The following describes two proteins that form a bound complex.

Sequence of the first protein:
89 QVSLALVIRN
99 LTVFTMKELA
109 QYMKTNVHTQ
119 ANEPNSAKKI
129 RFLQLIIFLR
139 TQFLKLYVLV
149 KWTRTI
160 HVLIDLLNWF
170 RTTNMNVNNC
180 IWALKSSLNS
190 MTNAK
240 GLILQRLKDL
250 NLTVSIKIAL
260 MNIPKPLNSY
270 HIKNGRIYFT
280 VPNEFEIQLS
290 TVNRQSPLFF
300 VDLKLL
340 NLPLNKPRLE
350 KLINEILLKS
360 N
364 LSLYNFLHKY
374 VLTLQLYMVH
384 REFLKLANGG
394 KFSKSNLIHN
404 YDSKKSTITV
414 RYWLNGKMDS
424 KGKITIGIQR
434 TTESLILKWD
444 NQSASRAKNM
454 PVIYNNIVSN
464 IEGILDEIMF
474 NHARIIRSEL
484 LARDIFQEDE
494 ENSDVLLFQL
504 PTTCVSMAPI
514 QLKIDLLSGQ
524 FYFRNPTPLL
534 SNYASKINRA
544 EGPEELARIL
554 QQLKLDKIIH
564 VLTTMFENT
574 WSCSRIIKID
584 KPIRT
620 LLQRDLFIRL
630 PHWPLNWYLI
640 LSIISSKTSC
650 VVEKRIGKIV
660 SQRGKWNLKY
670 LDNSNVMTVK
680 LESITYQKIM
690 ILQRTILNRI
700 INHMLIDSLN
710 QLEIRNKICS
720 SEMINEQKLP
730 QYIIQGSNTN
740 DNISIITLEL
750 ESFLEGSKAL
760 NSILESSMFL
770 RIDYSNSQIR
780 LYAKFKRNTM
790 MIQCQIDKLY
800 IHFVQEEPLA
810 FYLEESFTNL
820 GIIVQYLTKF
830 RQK

Sequence of the second protein:
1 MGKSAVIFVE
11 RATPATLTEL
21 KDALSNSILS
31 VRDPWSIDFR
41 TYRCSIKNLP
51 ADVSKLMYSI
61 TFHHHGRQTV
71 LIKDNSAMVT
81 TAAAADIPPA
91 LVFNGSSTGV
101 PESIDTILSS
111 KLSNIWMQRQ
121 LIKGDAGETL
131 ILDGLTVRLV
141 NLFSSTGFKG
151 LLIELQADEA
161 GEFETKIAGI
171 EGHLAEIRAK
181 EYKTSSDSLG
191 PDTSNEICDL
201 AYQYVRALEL

Residue-level contacts at the interface:
Residue I579 in the first protein contacts residue S30 in the second protein (closest heavy-atom distance 4.5 Å).
Residue W665 in the first protein is in contact with residue S25 in the second protein (closest heavy-atom distance 3.3 Å).
Residue I579 in the first protein is in contact with residue L29 in the second protein (closest heavy-atom distance 3.9 Å).
Residue S660 in the first protein is in contact with residue D22 in the second protein (closest heavy-atom distance 3.8 Å).
Residue L634 in the first protein interacts with residue N26 in the second protein (closest heavy-atom distance 3.7 Å).
Residue G663 in the first protein contacts residue T18 in the second protein (closest heavy-atom distance 3.9 Å).
Residue Y637 in the first protein contacts residue N26 in the second protein (closest heavy-atom distance 4.9 Å).
Residue R662 in the first protein contacts residue D22 in the second protein (closest heavy-atom distance 4.1 Å).
Residue I579 in the first protein interacts with residue I28 in the second protein (closest heavy-atom distance 3.6 Å).
Residue R662 in the first protein is in contact with residue T18 in the second protein (closest heavy-atom distance 4.1 Å).
Residue S660 in the first protein is in contact with residue S25 in the second protein (closest heavy-atom distance 4.4 Å).